Interface contacts:
Residue L32 in the second protein is in contact with residue I32 in the first protein (closest heavy-atom distance 3.5 Å).
Residue I39 in the second protein interacts with residue R35 in the first protein (closest heavy-atom distance 3.5 Å).
Residue A57 in the second protein contacts residue H55 in the first protein (closest heavy-atom distance 4.0 Å).
Residue Q26 in the second protein is in contact with residue I24 in the first protein (closest heavy-atom distance 3.8 Å).
Residue Q35 in the second protein interacts with residue R35 in the first protein (closest heavy-atom distance 2.6 Å).
Residue A43 in the second protein contacts residue H41 in the first protein (closest heavy-atom distance 4.3 Å).
Residue D33 in the second protein is in contact with residue R31 in the first protein (closest heavy-atom distance 2.8 Å).
Residue I18 in the second protein is in contact with residue E17 in the first protein (closest heavy-atom distance 4.4 Å).
Residue L53 in the second protein is in contact with residue F56 in the first protein (closest heavy-atom distance 3.5 Å).
Residue V60 in the second protein contacts residue F56 in the first protein (closest heavy-atom distance 3.6 Å).
Residue L42 in the second protein contacts residue L42 in the first protein (closest heavy-atom distance 3.8 Å).
Residue I39 in the second protein is in contact with residue L39 in the first protein (closest heavy-atom distance 3.4 Å).
Residue V60 in the second protein is in contact with residue T59 in the first protein (closest heavy-atom distance 3.2 Å).
Residue A57 in the second protein contacts residue F56 in the first protein (closest heavy-atom distance 3.7 Å).
Residue S15 in the second protein interacts with residue L14 in the first protein (closest heavy-atom distance 3.6 Å).
Residue V60 in the second protein contacts residue S60 in the first protein (closest heavy-atom distance 4.0 Å).
Residue I39 in the second protein interacts with residue L42 in the first protein (closest heavy-atom distance 3.9 Å).
Residue D50 in the second protein interacts with residue T52 in the first protein (closest heavy-atom distance 2.9 Å).
Residue G29 in the second protein interacts with residue R31 in the first protein (closest heavy-atom distance 3.6 Å).
Residue N36 in the second protein is in contact with residue A34 in the first protein (closest heavy-atom distance 4.2 Å).
Residue V46 in the second protein is in contact with residue L49 in the first protein (closest heavy-atom distance 4.0 Å).
Residue E47 in the second protein interacts with residue K45 in the first protein (closest heavy-atom distance 3.2 Å).
Residue V46 in the second protein interacts with residue L42 in the first protein (closest heavy-atom distance 3.9 Å).
Residue G25 in the second protein interacts with residue N28 in the first protein (closest heavy-atom distance 3.0 Å).
Residue I28 in the second protein contacts residue N28 in the first protein (closest heavy-atom distance 3.8 Å).
Residue T49 in the second protein is in contact with residue L49 in the first protein (closest heavy-atom distance 4.0 Å).
Residue L53 in the second protein interacts with residue S53 in the first protein (closest heavy-atom distance 3.6 Å).
Residue G25 in the second protein interacts with residue I24 in the first protein (closest heavy-atom distance 3.5 Å).
Residue I39 in the second protein contacts residue N38 in the first protein (closest heavy-atom distance 3.6 Å).
Residue I18 in the second protein is in contact with residue L14 in the first protein (closest heavy-atom distance 4.3 Å).
Residue V46 in the second protein interacts with residue K45 in the first protein (closest heavy-atom distance 3.3 Å).
Residue N36 in the second protein is in contact with residue R31 in the first protein (closest heavy-atom distance 3.6 Å).
Residue K22 in the second protein interacts with residue E17 in the first protein (closest heavy-atom distance 3.4 Å).
Residue L32 in the second protein contacts residue R31 in the first protein (closest heavy-atom distance 3.8 Å).
Residue L11 in the second protein contacts residue V11 in the first protein (closest heavy-atom distance 3.9 Å).
Residue N36 in the second protein is in contact with residue R35 in the first protein (closest heavy-atom distance 3.2 Å).
Residue L53 in the second protein contacts residue L49 in the first protein (closest heavy-atom distance 3.6 Å).
Residue G29 in the second protein is in contact with residue N28 in the first protein (closest heavy-atom distance 3.0 Å).
Residue V60 in the second protein interacts with residue V63 in the first protein (closest heavy-atom distance 4.5 Å).
Residue K22 in the second protein contacts residue I24 in the first protein (closest heavy-atom distance 3.9 Å).
Residue D50 in the second protein interacts with residue D48 in the first protein (closest heavy-atom distance 3.4 Å).
Residue L32 in the second protein interacts with residue N28 in the first protein (closest heavy-atom distance 3.6 Å).
Residue L11 in the second protein contacts residue L14 in the first protein (closest heavy-atom distance 3.5 Å).
Residue V46 in the second protein contacts residue T46 in the first protein (closest heavy-atom distance 4.0 Å).
Residue I18 in the second protein contacts residue V21 in the first protein (closest heavy-atom distance 4.1 Å).
Residue L14 in the second protein interacts with residue L14 in the first protein (closest heavy-atom distance 3.7 Å).
Residue A43 in the second protein is in contact with residue L42 in the first protein (closest heavy-atom distance 3.6 Å).
Residue Q21 in the second protein is in contact with residue V21 in the first protein (closest heavy-atom distance 3.8 Å).
Residue I28 in the second protein interacts with residue M25 in the first protein (closest heavy-atom distance 4.4 Å).
Residue R54 in the second protein interacts with residue T52 in the first protein (closest heavy-atom distance 3.4 Å).
Residue D50 in the second protein interacts with residue L49 in the first protein (closest heavy-atom distance 3.1 Å).
Residue G25 in the second protein contacts residue M25 in the first protein (closest heavy-atom distance 3.6 Å).
Residue N36 in the second protein is in contact with residue N38 in the first protein (closest heavy-atom distance 3.1 Å).
Residue L53 in the second protein is in contact with residue T52 in the first protein (closest heavy-atom distance 3.6 Å).
Residue A57 in the second protein is in contact with residue T59 in the first protein (closest heavy-atom distance 3.9 Å).
Residue I18 in the second protein is in contact with residue V18 in the first protein (closest heavy-atom distance 4.2 Å).
Residue A43 in the second protein is in contact with residue K45 in the first protein (closest heavy-atom distance 3.6 Å).
Residue E56 in the second protein is in contact with residue F56 in the first protein (closest heavy-atom distance 3.8 Å).
Residue K22 in the second protein interacts with residue V21 in the first protein (closest heavy-atom distance 4.1 Å).
Residue T61 in the second protein interacts with residue T59 in the first protein (closest heavy-atom distance 3.2 Å).

Sequence of the second protein:
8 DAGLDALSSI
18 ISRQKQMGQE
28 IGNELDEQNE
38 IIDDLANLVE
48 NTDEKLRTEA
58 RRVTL

The following describes two proteins that form a bound complex.

Sequence of the first protein:
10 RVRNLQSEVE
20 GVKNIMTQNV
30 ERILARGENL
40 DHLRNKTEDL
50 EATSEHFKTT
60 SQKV